Sequence of protein 2:
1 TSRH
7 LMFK

Interface contacts:
Residue D38 in protein 1 contacts residue H4 in protein 2 (closest heavy-atom distance 2.9 Å).
Residue W12 in protein 1 is in contact with residue F9 in protein 2 (closest heavy-atom distance 3.8 Å).
Residue S14 in protein 1 interacts with residue F9 in protein 2 (closest heavy-atom distance 3.6 Å).
Residue Y40 in protein 1 is in contact with residue K10 in protein 2 (closest heavy-atom distance 3.4 Å).
Residue Y40 in protein 1 contacts residue L7 in protein 2 (closest heavy-atom distance 3.9 Å).
Residue G39 in protein 1 interacts with residue H4 in protein 2 (closest heavy-atom distance 3.6 Å).
Residue Y40 in protein 1 interacts with residue H4 in protein 2 (closest heavy-atom distance 3.4 Å).

Sequence of protein 1:
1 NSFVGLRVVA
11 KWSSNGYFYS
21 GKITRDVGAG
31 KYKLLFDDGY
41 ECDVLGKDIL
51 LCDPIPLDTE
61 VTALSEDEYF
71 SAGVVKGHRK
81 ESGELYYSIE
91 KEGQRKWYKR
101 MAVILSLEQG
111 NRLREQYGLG

The following describes two proteins that form a bound complex.